Sequence of the second protein:
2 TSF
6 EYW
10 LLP

Contacts between the two chains:
Residue H62 in the first protein is in contact with residue Y7 in the second protein (closest heavy-atom distance 3.6 Å).
Residue V82 in the first protein contacts residue F4 in the second protein (closest heavy-atom distance 3.7 Å).
Residue H85 in the first protein is in contact with residue L11 in the second protein (closest heavy-atom distance 3.4 Å).
Residue Q61 in the first protein contacts residue F4 in the second protein (closest heavy-atom distance 2.9 Å).
Residue G47 in the first protein is in contact with residue W8 in the second protein (closest heavy-atom distance 3.5 Å).
Residue V82 in the first protein contacts residue Y7 in the second protein (closest heavy-atom distance 3.6 Å).
Residue I50 in the first protein contacts residue W8 in the second protein (closest heavy-atom distance 4.0 Å).
Residue H85 in the first protein is in contact with residue L10 in the second protein (closest heavy-atom distance 3.4 Å).
Residue K83 in the first protein interacts with residue Y7 in the second protein (closest heavy-atom distance 3.9 Å).
Residue K40 in the first protein interacts with residue P12 in the second protein (closest heavy-atom distance 4.6 Å).
Residue Y89 in the first protein is in contact with residue L11 in the second protein (closest heavy-atom distance 3.1 Å).
Residue L43 in the first protein contacts residue P12 in the second protein (closest heavy-atom distance 4.3 Å).
Residue Y89 in the first protein interacts with residue P12 in the second protein (closest heavy-atom distance 3.8 Å).
Residue F80 in the first protein interacts with residue W8 in the second protein (closest heavy-atom distance 4.0 Å).
Residue Q61 in the first protein interacts with residue S3 in the second protein (closest heavy-atom distance 3.3 Å).
Residue Q61 in the first protein is in contact with residue Y7 in the second protein (closest heavy-atom distance 3.9 Å).
Residue I88 in the first protein interacts with residue L11 in the second protein (closest heavy-atom distance 4.1 Å).
Residue F44 in the first protein interacts with residue W8 in the second protein (closest heavy-atom distance 4.8 Å).
Residue I50 in the first protein contacts residue F4 in the second protein (closest heavy-atom distance 3.4 Å).
Residue Q13 in the first protein is in contact with residue L11 in the second protein (closest heavy-atom distance 4.2 Å).
Residue V64 in the first protein interacts with residue F4 in the second protein (closest heavy-atom distance 3.8 Å).
Residue Y56 in the first protein contacts residue F4 in the second protein (closest heavy-atom distance 3.7 Å).
Residue I88 in the first protein interacts with residue W8 in the second protein (closest heavy-atom distance 4.2 Å).
Residue V82 in the first protein interacts with residue W8 in the second protein (closest heavy-atom distance 3.7 Å).
Residue H85 in the first protein interacts with residue Y7 in the second protein (closest heavy-atom distance 4.7 Å).
Residue L46 in the first protein is in contact with residue W8 in the second protein (closest heavy-atom distance 3.9 Å).
Residue G47 in the first protein contacts residue F4 in the second protein (closest heavy-atom distance 3.8 Å).
Residue L43 in the first protein contacts residue L11 in the second protein (closest heavy-atom distance 3.7 Å).
Residue L43 in the first protein is in contact with residue W8 in the second protein (closest heavy-atom distance 2.8 Å).
Residue Q61 in the first protein interacts with residue T2 in the second protein (closest heavy-atom distance 3.5 Å).
Residue M51 in the first protein interacts with residue F4 in the second protein (closest heavy-atom distance 3.5 Å).
Residue Q13 in the first protein is in contact with residue P12 in the second protein (closest heavy-atom distance 3.0 Å).
Residue V82 in the first protein contacts residue L11 in the second protein (closest heavy-atom distance 4.4 Å).

The following describes two proteins that form a bound complex.

Sequence of the first protein:
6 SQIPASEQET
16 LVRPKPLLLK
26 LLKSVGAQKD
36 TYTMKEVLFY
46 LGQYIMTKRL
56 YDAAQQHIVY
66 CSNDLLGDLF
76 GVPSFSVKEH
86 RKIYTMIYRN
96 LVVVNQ